Sequence of the second protein:
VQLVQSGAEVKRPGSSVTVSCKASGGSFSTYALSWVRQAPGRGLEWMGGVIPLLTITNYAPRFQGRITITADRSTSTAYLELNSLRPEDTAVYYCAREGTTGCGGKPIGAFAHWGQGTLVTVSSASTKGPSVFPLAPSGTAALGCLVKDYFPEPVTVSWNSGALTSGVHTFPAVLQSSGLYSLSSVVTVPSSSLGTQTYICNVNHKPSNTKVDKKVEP

Sequence of the first protein:
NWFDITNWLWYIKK

Interface contacts:
Residue A32 in the second protein is in contact with residue W2 in the first protein (closest heavy-atom distance 3.6 Å).
Residue A32 in the second protein interacts with residue T6 in the first protein (closest heavy-atom distance 3.8 Å).
Residue G49 in the second protein interacts with residue W2 in the first protein (closest heavy-atom distance 3.4 Å).
Residue N58 in the second protein contacts residue W2 in the first protein (closest heavy-atom distance 3.4 Å).
Residue Y31 in the second protein is in contact with residue W10 in the first protein (closest heavy-atom distance 4.8 Å).
Residue I51 in the second protein interacts with residue T6 in the first protein (closest heavy-atom distance 3.9 Å).
Residue S34 in the second protein interacts with residue W2 in the first protein (closest heavy-atom distance 4.2 Å).
Residue T30 in the second protein is in contact with residue T6 in the first protein (closest heavy-atom distance 3.4 Å).
Residue G109 in the second protein is in contact with residue F3 in the first protein (closest heavy-atom distance 4.3 Å).
Residue I51 in the second protein contacts residue W2 in the first protein (closest heavy-atom distance 3.6 Å).
Residue I56 in the second protein contacts residue W2 in the first protein (closest heavy-atom distance 3.2 Å).
Residue L54 in the second protein contacts residue L9 in the first protein (closest heavy-atom distance 4.4 Å).
Residue P107 in the second protein interacts with residue T6 in the first protein (closest heavy-atom distance 3.5 Å).
Residue L33 in the second protein interacts with residue W2 in the first protein (closest heavy-atom distance 4.5 Å).
Residue T30 in the second protein interacts with residue L9 in the first protein (closest heavy-atom distance 3.9 Å).
Residue K106 in the second protein is in contact with residue W10 in the first protein (closest heavy-atom distance 3.4 Å).
Residue Y31 in the second protein interacts with residue T6 in the first protein (closest heavy-atom distance 4.1 Å).
Residue G105 in the second protein contacts residue W10 in the first protein (closest heavy-atom distance 3.4 Å).
Residue E98 in the second protein is in contact with residue T6 in the first protein (closest heavy-atom distance 2.7 Å).
Residue S29 in the second protein is in contact with residue L9 in the first protein (closest heavy-atom distance 4.9 Å).
Residue I56 in the second protein interacts with residue I5 in the first protein (closest heavy-atom distance 4.3 Å).
Residue L53 in the second protein is in contact with residue L9 in the first protein (closest heavy-atom distance 4.0 Å).
Residue P107 in the second protein contacts residue N7 in the first protein (closest heavy-atom distance 3.5 Å).
Residue W46 in the second protein contacts residue F3 in the first protein (closest heavy-atom distance 3.9 Å).
Residue P107 in the second protein is in contact with residue W10 in the first protein (closest heavy-atom distance 3.6 Å).
Residue S34 in the second protein contacts residue F3 in the first protein (closest heavy-atom distance 4.5 Å).
Residue I51 in the second protein is in contact with residue L9 in the first protein (closest heavy-atom distance 4.6 Å).
Residue T57 in the second protein contacts residue W2 in the first protein (closest heavy-atom distance 4.0 Å).
Residue F111 in the second protein contacts residue F3 in the first protein (closest heavy-atom distance 4.2 Å).
Residue N58 in the second protein contacts residue F3 in the first protein (closest heavy-atom distance 4.0 Å).
Residue E98 in the second protein contacts residue F3 in the first protein (closest heavy-atom distance 4.7 Å).
Residue K106 in the second protein contacts residue N7 in the first protein (closest heavy-atom distance 3.1 Å).
Residue W46 in the second protein contacts residue W2 in the first protein (closest heavy-atom distance 4.8 Å).
Residue L54 in the second protein interacts with residue I5 in the first protein (closest heavy-atom distance 3.5 Å).
Residue V50 in the second protein contacts residue W2 in the first protein (closest heavy-atom distance 3.4 Å).
Residue I51 in the second protein interacts with residue I5 in the first protein (closest heavy-atom distance 3.7 Å).
Residue G104 in the second protein interacts with residue W10 in the first protein (closest heavy-atom distance 2.9 Å).

These two protein chains interact to form a complex.